Sequence of chain A:
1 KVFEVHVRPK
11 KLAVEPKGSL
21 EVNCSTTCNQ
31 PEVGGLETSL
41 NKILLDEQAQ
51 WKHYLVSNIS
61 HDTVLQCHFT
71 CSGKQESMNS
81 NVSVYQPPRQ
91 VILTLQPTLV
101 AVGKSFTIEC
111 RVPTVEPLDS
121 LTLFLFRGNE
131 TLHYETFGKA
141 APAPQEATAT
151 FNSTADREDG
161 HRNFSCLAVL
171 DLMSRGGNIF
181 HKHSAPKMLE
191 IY

This data describes a binding interaction between two proteins.

Sequence of chain B:
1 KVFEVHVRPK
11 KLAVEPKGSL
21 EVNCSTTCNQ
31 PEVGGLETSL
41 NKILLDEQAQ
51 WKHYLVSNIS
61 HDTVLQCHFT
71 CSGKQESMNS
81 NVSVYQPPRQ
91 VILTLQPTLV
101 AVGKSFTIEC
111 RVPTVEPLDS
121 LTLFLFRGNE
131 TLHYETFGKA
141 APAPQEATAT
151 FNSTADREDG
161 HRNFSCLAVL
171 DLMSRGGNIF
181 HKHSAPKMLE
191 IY

Residue-level contacts at the interface:
Residue I43 in chain A interacts with residue I43 in chain B (closest heavy-atom distance 3.5 Å).
Residue N41 in chain A is in contact with residue K42 in chain B (closest heavy-atom distance 4.6 Å).
Residue I43 in chain A is in contact with residue K42 in chain B (closest heavy-atom distance 4.8 Å).
Residue I43 in chain A interacts with residue N41 in chain B (closest heavy-atom distance 3.6 Å).
Residue N41 in chain A contacts residue I43 in chain B (closest heavy-atom distance 3.6 Å).
Residue K42 in chain A contacts residue N41 in chain B (closest heavy-atom distance 4.6 Å).
Residue K42 in chain A interacts with residue K42 in chain B (closest heavy-atom distance 4.0 Å).
Residue K42 in chain A interacts with residue I43 in chain B (closest heavy-atom distance 4.8 Å).
Residue N41 in chain A interacts with residue L44 in chain B (closest heavy-atom distance 3.1 Å).
Residue L44 in chain A contacts residue N41 in chain B (closest heavy-atom distance 3.1 Å).